Sequence of protein 2:
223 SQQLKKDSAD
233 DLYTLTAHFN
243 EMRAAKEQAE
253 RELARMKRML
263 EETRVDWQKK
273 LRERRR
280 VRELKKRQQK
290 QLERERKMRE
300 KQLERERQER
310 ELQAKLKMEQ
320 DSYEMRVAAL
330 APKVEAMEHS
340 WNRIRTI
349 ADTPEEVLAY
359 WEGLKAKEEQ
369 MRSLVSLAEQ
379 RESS

This data describes a binding interaction between two proteins.

Contacts between the two chains:
Residue T284 in protein 1 interacts with residue R344 in protein 2 (closest heavy-atom distance 3.6 Å).
Residue D285 in protein 1 is in contact with residue I343 in protein 2 (closest heavy-atom distance 4.6 Å).
Residue N288 in protein 1 is in contact with residue T345 in protein 2 (closest heavy-atom distance 4.5 Å).
Residue D285 in protein 1 interacts with residue I346 in protein 2 (closest heavy-atom distance 3.7 Å).
Residue I332 in protein 1 is in contact with residue A364 in protein 2 (closest heavy-atom distance 4.7 Å).
Residue D285 in protein 1 interacts with residue R344 in protein 2 (closest heavy-atom distance 4.2 Å).

Sequence of protein 1:
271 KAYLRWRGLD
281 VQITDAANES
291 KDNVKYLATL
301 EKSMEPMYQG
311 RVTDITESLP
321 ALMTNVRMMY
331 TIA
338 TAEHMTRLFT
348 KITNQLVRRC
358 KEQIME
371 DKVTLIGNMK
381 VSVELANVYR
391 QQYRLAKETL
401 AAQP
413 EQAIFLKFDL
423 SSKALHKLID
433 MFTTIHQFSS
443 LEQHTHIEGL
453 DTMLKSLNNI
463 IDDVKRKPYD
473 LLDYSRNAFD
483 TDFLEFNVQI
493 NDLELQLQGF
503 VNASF